These two protein chains interact to form a complex.

Sequence of the second protein:
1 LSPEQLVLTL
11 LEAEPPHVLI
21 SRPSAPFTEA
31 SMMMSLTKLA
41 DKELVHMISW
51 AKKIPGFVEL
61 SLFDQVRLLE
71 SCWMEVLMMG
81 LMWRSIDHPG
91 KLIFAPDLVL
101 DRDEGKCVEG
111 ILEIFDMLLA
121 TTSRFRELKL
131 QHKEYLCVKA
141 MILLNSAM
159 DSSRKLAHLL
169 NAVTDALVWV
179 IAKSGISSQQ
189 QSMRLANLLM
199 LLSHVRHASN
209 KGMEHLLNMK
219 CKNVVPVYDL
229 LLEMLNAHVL

Sequence of the first protein:
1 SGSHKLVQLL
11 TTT

Contacts between the two chains:
Residue K52 in the second protein interacts with residue T11 in the first protein (closest heavy-atom distance 4.9 Å).
Residue L69 in the second protein interacts with residue L10 in the first protein (closest heavy-atom distance 3.9 Å).
Residue L228 in the second protein is in contact with residue L6 in the first protein (closest heavy-atom distance 3.7 Å).
Residue L228 in the second protein interacts with residue L9 in the first protein (closest heavy-atom distance 3.8 Å).
Residue V237 in the second protein interacts with residue V7 in the first protein (closest heavy-atom distance 4.6 Å).
Residue V237 in the second protein interacts with residue S3 in the first protein (closest heavy-atom distance 4.7 Å).
Residue K52 in the second protein interacts with residue L10 in the first protein (closest heavy-atom distance 3.1 Å).
Residue F57 in the second protein contacts residue L10 in the first protein (closest heavy-atom distance 4.2 Å).
Residue E231 in the second protein contacts residue H4 in the first protein (closest heavy-atom distance 4.2 Å).
Residue L62 in the second protein contacts residue L10 in the first protein (closest heavy-atom distance 4.2 Å).
Residue L69 in the second protein interacts with residue L6 in the first protein (closest heavy-atom distance 4.5 Å).
Residue V66 in the second protein interacts with residue L6 in the first protein (closest heavy-atom distance 3.7 Å).
Residue V66 in the second protein is in contact with residue V7 in the first protein (closest heavy-atom distance 4.4 Å).
Residue I48 in the second protein interacts with residue L6 in the first protein (closest heavy-atom distance 3.5 Å).
Residue H236 in the second protein is in contact with residue G2 in the first protein (closest heavy-atom distance 5.0 Å).
Residue V66 in the second protein interacts with residue L10 in the first protein (closest heavy-atom distance 3.8 Å).
Residue I48 in the second protein contacts residue L9 in the first protein (closest heavy-atom distance 3.8 Å).
Residue L62 in the second protein interacts with residue T11 in the first protein (closest heavy-atom distance 3.4 Å).
Residue E231 in the second protein interacts with residue L6 in the first protein (closest heavy-atom distance 3.5 Å).
Residue V45 in the second protein contacts residue L9 in the first protein (closest heavy-atom distance 4.2 Å).
Residue K52 in the second protein interacts with residue L9 in the first protein (closest heavy-atom distance 4.4 Å).
Residue L228 in the second protein interacts with residue K5 in the first protein (closest heavy-atom distance 3.5 Å).
Residue L238 in the second protein interacts with residue G2 in the first protein (closest heavy-atom distance 4.8 Å).
Residue E70 in the second protein interacts with residue L6 in the first protein (closest heavy-atom distance 4.0 Å).
Residue K52 in the second protein is in contact with residue T13 in the first protein (closest heavy-atom distance 4.2 Å).
Residue M232 in the second protein interacts with residue L6 in the first protein (closest heavy-atom distance 3.8 Å).
Residue L62 in the second protein contacts residue V7 in the first protein (closest heavy-atom distance 4.2 Å).
Residue V237 in the second protein is in contact with residue G2 in the first protein (closest heavy-atom distance 3.1 Å).
Residue V237 in the second protein interacts with residue L6 in the first protein (closest heavy-atom distance 4.4 Å).
Residue Q65 in the second protein is in contact with residue L10 in the first protein (closest heavy-atom distance 4.0 Å).
Residue E231 in the second protein interacts with residue K5 in the first protein (closest heavy-atom distance 2.8 Å).
Residue E231 in the second protein interacts with residue V7 in the first protein (closest heavy-atom distance 4.9 Å).
Residue I48 in the second protein interacts with residue L10 in the first protein (closest heavy-atom distance 3.7 Å).